Sequence of protein 1:
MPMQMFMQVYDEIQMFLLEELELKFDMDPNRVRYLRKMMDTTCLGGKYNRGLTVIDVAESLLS

Sequence of protein 2:
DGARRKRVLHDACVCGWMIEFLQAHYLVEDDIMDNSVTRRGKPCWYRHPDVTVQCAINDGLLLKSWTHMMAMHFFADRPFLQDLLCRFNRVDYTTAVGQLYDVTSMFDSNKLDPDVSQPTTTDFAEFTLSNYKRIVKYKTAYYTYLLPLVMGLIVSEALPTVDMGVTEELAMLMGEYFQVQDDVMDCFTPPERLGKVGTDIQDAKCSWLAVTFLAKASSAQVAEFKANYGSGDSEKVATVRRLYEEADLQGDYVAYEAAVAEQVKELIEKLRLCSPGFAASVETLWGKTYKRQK

These two protein chains interact to form a complex.

Contacts between the two chains:
Residue W66 in protein 2 is in contact with residue M39 in protein 1 (closest heavy-atom distance 3.6 Å).
Residue G16 in protein 2 is in contact with residue G51 in protein 1 (closest heavy-atom distance 3.5 Å).
Residue R5 in protein 2 interacts with residue L62 in protein 1 (closest heavy-atom distance 3.6 Å).
Residue G277 in protein 2 contacts residue S60 in protein 1 (closest heavy-atom distance 3.5 Å).
Residue E20 in protein 2 contacts residue G51 in protein 1 (closest heavy-atom distance 3.0 Å).
Residue A12 in protein 2 contacts residue V54 in protein 1 (closest heavy-atom distance 3.4 Å).
Residue E20 in protein 2 is in contact with residue Y48 in protein 1 (closest heavy-atom distance 3.2 Å).
Residue L153 in protein 2 interacts with residue L61 in protein 1 (closest heavy-atom distance 3.4 Å).
Residue R40 in protein 2 interacts with residue C43 in protein 1 (closest heavy-atom distance 3.8 Å).
Residue L63 in protein 2 contacts residue T42 in protein 1 (closest heavy-atom distance 3.5 Å).
Residue Y143 in protein 2 is in contact with residue R50 in protein 1 (closest heavy-atom distance 3.3 Å).
Residue H10 in protein 2 is in contact with residue E12 in protein 1 (closest heavy-atom distance 3.1 Å).
Residue W45 in protein 2 is in contact with residue T41 in protein 1 (closest heavy-atom distance 3.7 Å).
Residue F74 in protein 2 contacts residue E12 in protein 1 (closest heavy-atom distance 3.8 Å).
Residue H10 in protein 2 interacts with residue V9 in protein 1 (closest heavy-atom distance 3.8 Å).
Residue L9 in protein 2 is in contact with residue L62 in protein 1 (closest heavy-atom distance 3.6 Å).
Residue A12 in protein 2 is in contact with residue A58 in protein 1 (closest heavy-atom distance 3.7 Å).
Residue M69 in protein 2 contacts residue E20 in protein 1 (closest heavy-atom distance 3.8 Å).
Residue F21 in protein 2 contacts residue M39 in protein 1 (closest heavy-atom distance 3.7 Å).
Residue W17 in protein 2 interacts with residue Y10 in protein 1 (closest heavy-atom distance 3.4 Å).
Residue R40 in protein 2 contacts residue G46 in protein 1 (closest heavy-atom distance 3.7 Å).
Residue W45 in protein 2 contacts residue M38 in protein 1 (closest heavy-atom distance 3.2 Å).
Residue V51 in protein 2 interacts with residue Y34 in protein 1 (closest heavy-atom distance 3.8 Å).
Residue R40 in protein 2 is in contact with residue G45 in protein 1 (closest heavy-atom distance 3.7 Å).
Residue S156 in protein 2 contacts residue A58 in protein 1 (closest heavy-atom distance 3.3 Å).
Residue W17 in protein 2 is in contact with residue F6 in protein 1 (closest heavy-atom distance 2.9 Å).
Residue S281 in protein 2 is in contact with residue V57 in protein 1 (closest heavy-atom distance 3.5 Å).
Residue P148 in protein 2 interacts with residue V54 in protein 1 (closest heavy-atom distance 3.4 Å).
Residue Q23 in protein 2 is in contact with residue R50 in protein 1 (closest heavy-atom distance 3.0 Å).
Residue P148 in protein 2 contacts residue R50 in protein 1 (closest heavy-atom distance 3.4 Å).
Residue W45 in protein 2 is in contact with residue Y34 in protein 1 (closest heavy-atom distance 3.8 Å).
Residue L63 in protein 2 interacts with residue C43 in protein 1 (closest heavy-atom distance 3.8 Å).
Residue V28 in protein 2 interacts with residue T42 in protein 1 (closest heavy-atom distance 3.7 Å).
Residue F21 in protein 2 is in contact with residue C43 in protein 1 (closest heavy-atom distance 3.8 Å).
Residue I19 in protein 2 interacts with residue V54 in protein 1 (closest heavy-atom distance 3.8 Å).
Residue W66 in protein 2 contacts residue M38 in protein 1 (closest heavy-atom distance 3.7 Å).
Residue L149 in protein 2 is in contact with residue V57 in protein 1 (closest heavy-atom distance 3.7 Å).
Residue L285 in protein 2 is in contact with residue T53 in protein 1 (closest heavy-atom distance 3.8 Å).
Residue D59 in protein 2 interacts with residue Y34 in protein 1 (closest heavy-atom distance 2.7 Å).
Residue T144 in protein 2 contacts residue R50 in protein 1 (closest heavy-atom distance 2.8 Å).
Residue R40 in protein 2 contacts residue T42 in protein 1 (closest heavy-atom distance 2.8 Å).
Residue C55 in protein 2 is in contact with residue Y34 in protein 1 (closest heavy-atom distance 3.4 Å).
Residue A24 in protein 2 contacts residue T42 in protein 1 (closest heavy-atom distance 3.4 Å).
Residue F74 in protein 2 is in contact with residue I13 in protein 1 (closest heavy-atom distance 3.7 Å).
Residue R40 in protein 2 interacts with residue L44 in protein 1 (closest heavy-atom distance 3.2 Å).
Residue L9 in protein 2 contacts residue M5 in protein 1 (closest heavy-atom distance 3.6 Å).
Residue E20 in protein 2 is in contact with residue R50 in protein 1 (closest heavy-atom distance 3.4 Å).
Residue I19 in protein 2 is in contact with residue R50 in protein 1 (closest heavy-atom distance 3.8 Å).
Residue L149 in protein 2 interacts with residue T53 in protein 1 (closest heavy-atom distance 3.8 Å).
Residue C13 in protein 2 contacts residue V9 in protein 1 (closest heavy-atom distance 3.7 Å).
Residue W17 in protein 2 is in contact with residue L44 in protein 1 (closest heavy-atom distance 3.8 Å).
Residue D59 in protein 2 is in contact with residue M38 in protein 1 (closest heavy-atom distance 3.7 Å).
Residue W17 in protein 2 contacts residue I13 in protein 1 (closest heavy-atom distance 3.5 Å).
Residue S281 in protein 2 interacts with residue D56 in protein 1 (closest heavy-atom distance 3.0 Å).
Residue C13 in protein 2 is in contact with residue F6 in protein 1 (closest heavy-atom distance 3.6 Å).
Residue L63 in protein 2 interacts with residue M38 in protein 1 (closest heavy-atom distance 3.7 Å).
Residue K288 in protein 2 contacts residue N49 in protein 1 (closest heavy-atom distance 3.1 Å).
Residue S281 in protein 2 interacts with residue S60 in protein 1 (closest heavy-atom distance 3.6 Å).
Residue H73 in protein 2 interacts with residue F16 in protein 1 (closest heavy-atom distance 3.0 Å).
Residue W66 in protein 2 contacts residue L17 in protein 1 (closest heavy-atom distance 3.7 Å).